Sequence of protein 1:
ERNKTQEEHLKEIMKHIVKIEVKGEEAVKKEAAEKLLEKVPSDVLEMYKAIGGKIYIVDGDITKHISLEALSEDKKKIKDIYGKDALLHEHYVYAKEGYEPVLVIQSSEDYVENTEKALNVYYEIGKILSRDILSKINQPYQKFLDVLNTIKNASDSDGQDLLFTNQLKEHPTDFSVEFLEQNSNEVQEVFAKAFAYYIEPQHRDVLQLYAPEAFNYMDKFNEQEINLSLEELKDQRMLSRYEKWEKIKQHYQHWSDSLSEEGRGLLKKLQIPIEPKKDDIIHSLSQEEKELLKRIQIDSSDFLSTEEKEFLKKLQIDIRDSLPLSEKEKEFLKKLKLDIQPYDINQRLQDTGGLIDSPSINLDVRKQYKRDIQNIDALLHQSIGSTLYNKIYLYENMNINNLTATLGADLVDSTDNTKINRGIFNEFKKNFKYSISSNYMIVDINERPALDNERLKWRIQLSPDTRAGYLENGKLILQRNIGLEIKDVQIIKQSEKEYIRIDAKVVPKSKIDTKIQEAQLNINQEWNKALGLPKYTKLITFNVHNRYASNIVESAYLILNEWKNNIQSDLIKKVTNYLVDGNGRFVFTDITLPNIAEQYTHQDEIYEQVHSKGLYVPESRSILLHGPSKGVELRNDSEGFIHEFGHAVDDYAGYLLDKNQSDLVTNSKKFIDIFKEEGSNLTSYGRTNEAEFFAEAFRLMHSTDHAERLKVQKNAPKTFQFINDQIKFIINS

Sequence of protein 2:
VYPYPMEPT

These two protein chains interact to form a complex.

Contacts between the two chains:
Residue H686 in protein 1 is in contact with residue P10 in protein 2 (closest heavy-atom distance 3.5 Å).
Residue E662 in protein 1 is in contact with residue V8 in protein 2 (closest heavy-atom distance 5.0 Å).
Residue K656 in protein 1 is in contact with residue Y11 in protein 2 (closest heavy-atom distance 3.6 Å).
Residue S655 in protein 1 is in contact with residue Y11 in protein 2 (closest heavy-atom distance 4.1 Å).
Residue G674 in protein 1 is in contact with residue M13 in protein 2 (closest heavy-atom distance 4.0 Å).
Residue E687 in protein 1 interacts with residue Y9 in protein 2 (closest heavy-atom distance 3.0 Å).
Residue G674 in protein 1 interacts with residue E14 in protein 2 (closest heavy-atom distance 4.1 Å).
Residue A734 in protein 1 contacts residue Y9 in protein 2 (closest heavy-atom distance 4.8 Å).
Residue E687 in protein 1 interacts with residue Y11 in protein 2 (closest heavy-atom distance 3.4 Å).
Residue K673 in protein 1 is in contact with residue M13 in protein 2 (closest heavy-atom distance 3.1 Å).
Residue E735 in protein 1 is in contact with residue P10 in protein 2 (closest heavy-atom distance 2.8 Å).
Residue P661 in protein 1 interacts with residue V8 in protein 2 (closest heavy-atom distance 4.0 Å).
Residue E676 in protein 1 contacts residue E14 in protein 2 (closest heavy-atom distance 2.5 Å).
Residue K656 in protein 1 contacts residue P12 in protein 2 (closest heavy-atom distance 4.3 Å).
Residue L677 in protein 1 contacts residue Y11 in protein 2 (closest heavy-atom distance 3.0 Å).
Residue E735 in protein 1 interacts with residue Y11 in protein 2 (closest heavy-atom distance 4.8 Å).
Residue Y728 in protein 1 is in contact with residue P12 in protein 2 (closest heavy-atom distance 3.5 Å).
Residue G657 in protein 1 contacts residue P10 in protein 2 (closest heavy-atom distance 3.2 Å).
Residue L658 in protein 1 contacts residue V8 in protein 2 (closest heavy-atom distance 3.5 Å).
Residue G657 in protein 1 contacts residue Y11 in protein 2 (closest heavy-atom distance 3.3 Å).
Residue E739 in protein 1 is in contact with residue Y11 in protein 2 (closest heavy-atom distance 3.7 Å).
Residue S655 in protein 1 is in contact with residue P10 in protein 2 (closest heavy-atom distance 3.5 Å).
Residue S655 in protein 1 contacts residue M13 in protein 2 (closest heavy-atom distance 3.5 Å).
Residue K673 in protein 1 is in contact with residue E14 in protein 2 (closest heavy-atom distance 2.9 Å).
Residue V675 in protein 1 contacts residue P12 in protein 2 (closest heavy-atom distance 3.3 Å).
Residue V675 in protein 1 interacts with residue Y11 in protein 2 (closest heavy-atom distance 3.3 Å).
Residue P661 in protein 1 contacts residue Y9 in protein 2 (closest heavy-atom distance 3.3 Å).
Residue E687 in protein 1 interacts with residue P10 in protein 2 (closest heavy-atom distance 3.6 Å).
Residue K673 in protein 1 is in contact with residue P12 in protein 2 (closest heavy-atom distance 4.9 Å).
Residue S672 in protein 1 contacts residue M13 in protein 2 (closest heavy-atom distance 3.8 Å).
Residue N444 in protein 1 is in contact with residue T16 in protein 2 (closest heavy-atom distance 4.5 Å).
Residue G683 in protein 1 contacts residue Y11 in protein 2 (closest heavy-atom distance 4.3 Å).
Residue H690 in protein 1 interacts with residue P10 in protein 2 (closest heavy-atom distance 3.7 Å).
Residue S655 in protein 1 is in contact with residue P12 in protein 2 (closest heavy-atom distance 3.5 Å).
Residue V660 in protein 1 is in contact with residue V8 in protein 2 (closest heavy-atom distance 3.8 Å).
Residue Y659 in protein 1 contacts residue P10 in protein 2 (closest heavy-atom distance 4.7 Å).
Residue H690 in protein 1 is in contact with residue Y9 in protein 2 (closest heavy-atom distance 3.2 Å).
Residue H686 in protein 1 interacts with residue Y11 in protein 2 (closest heavy-atom distance 3.3 Å).
Residue V675 in protein 1 interacts with residue M13 in protein 2 (closest heavy-atom distance 3.9 Å).
Residue G657 in protein 1 contacts residue Y9 in protein 2 (closest heavy-atom distance 4.6 Å).
Residue E676 in protein 1 contacts residue Y11 in protein 2 (closest heavy-atom distance 4.3 Å).
Residue Y659 in protein 1 is in contact with residue Y9 in protein 2 (closest heavy-atom distance 2.9 Å).
Residue H654 in protein 1 interacts with residue M13 in protein 2 (closest heavy-atom distance 3.5 Å).
Residue Y659 in protein 1 is in contact with residue V8 in protein 2 (closest heavy-atom distance 3.1 Å).
Residue Y728 in protein 1 interacts with residue P10 in protein 2 (closest heavy-atom distance 3.0 Å).
Residue G674 in protein 1 interacts with residue P12 in protein 2 (closest heavy-atom distance 4.1 Å).
Residue L658 in protein 1 contacts residue P10 in protein 2 (closest heavy-atom distance 3.7 Å).
Residue S331 in protein 1 is in contact with residue P15 in protein 2 (closest heavy-atom distance 4.9 Å).
Residue Y728 in protein 1 interacts with residue Y11 in protein 2 (closest heavy-atom distance 3.8 Å).
Residue Q642 in protein 1 contacts residue V8 in protein 2 (closest heavy-atom distance 4.6 Å).
Residue L707 in protein 1 interacts with residue Y9 in protein 2 (closest heavy-atom distance 3.4 Å).
Residue V653 in protein 1 contacts residue P10 in protein 2 (closest heavy-atom distance 4.2 Å).
Residue K656 in protein 1 contacts residue M13 in protein 2 (closest heavy-atom distance 3.4 Å).
Residue V675 in protein 1 contacts residue E14 in protein 2 (closest heavy-atom distance 3.2 Å).
Residue G674 in protein 1 is in contact with residue Y11 in protein 2 (closest heavy-atom distance 4.9 Å).
Residue V653 in protein 1 contacts residue V8 in protein 2 (closest heavy-atom distance 3.9 Å).
Residue E735 in protein 1 contacts residue Y9 in protein 2 (closest heavy-atom distance 3.3 Å).
Residue R742 in protein 1 interacts with residue Y11 in protein 2 (closest heavy-atom distance 3.8 Å).
Residue L658 in protein 1 contacts residue Y9 in protein 2 (closest heavy-atom distance 3.5 Å).